Interface contacts:
Residue I47 in protein 2 interacts with residue H73 in protein 1 (closest heavy-atom distance 5.0 Å).
Residue D128 in protein 2 contacts residue Y76 in protein 1 (closest heavy-atom distance 3.8 Å).
Residue Y59 in protein 2 is in contact with residue H73 in protein 1 (closest heavy-atom distance 4.6 Å).
Residue N48 in protein 2 interacts with residue Y76 in protein 1 (closest heavy-atom distance 3.4 Å).
Residue N48 in protein 2 interacts with residue G75 in protein 1 (closest heavy-atom distance 2.4 Å).
Residue M1 in protein 2 interacts with residue R78 in protein 1 (closest heavy-atom distance 4.2 Å).
Residue R62 in protein 2 contacts residue Y76 in protein 1 (closest heavy-atom distance 4.3 Å).
Residue E45 in protein 2 interacts with residue H73 in protein 1 (closest heavy-atom distance 4.4 Å).
Residue F51 in protein 2 contacts residue Y76 in protein 1 (closest heavy-atom distance 2.9 Å).
Residue M1 in protein 2 interacts with residue Y76 in protein 1 (closest heavy-atom distance 4.0 Å).
Residue R46 in protein 2 interacts with residue G75 in protein 1 (closest heavy-atom distance 4.8 Å).
Residue E53 in protein 2 is in contact with residue Y76 in protein 1 (closest heavy-atom distance 3.4 Å).
Residue N52 in protein 2 contacts residue Y76 in protein 1 (closest heavy-atom distance 3.4 Å).
Residue L44 in protein 2 is in contact with residue H73 in protein 1 (closest heavy-atom distance 3.3 Å).
Residue Y59 in protein 2 contacts residue Y76 in protein 1 (closest heavy-atom distance 4.3 Å).
Residue I47 in protein 2 is in contact with residue Y76 in protein 1 (closest heavy-atom distance 4.5 Å).
Residue R46 in protein 2 interacts with residue R78 in protein 1 (closest heavy-atom distance 4.2 Å).
Residue M1 in protein 2 contacts residue G75 in protein 1 (closest heavy-atom distance 4.0 Å).
Residue E45 in protein 2 contacts residue G75 in protein 1 (closest heavy-atom distance 4.4 Å).

Sequence of protein 2:
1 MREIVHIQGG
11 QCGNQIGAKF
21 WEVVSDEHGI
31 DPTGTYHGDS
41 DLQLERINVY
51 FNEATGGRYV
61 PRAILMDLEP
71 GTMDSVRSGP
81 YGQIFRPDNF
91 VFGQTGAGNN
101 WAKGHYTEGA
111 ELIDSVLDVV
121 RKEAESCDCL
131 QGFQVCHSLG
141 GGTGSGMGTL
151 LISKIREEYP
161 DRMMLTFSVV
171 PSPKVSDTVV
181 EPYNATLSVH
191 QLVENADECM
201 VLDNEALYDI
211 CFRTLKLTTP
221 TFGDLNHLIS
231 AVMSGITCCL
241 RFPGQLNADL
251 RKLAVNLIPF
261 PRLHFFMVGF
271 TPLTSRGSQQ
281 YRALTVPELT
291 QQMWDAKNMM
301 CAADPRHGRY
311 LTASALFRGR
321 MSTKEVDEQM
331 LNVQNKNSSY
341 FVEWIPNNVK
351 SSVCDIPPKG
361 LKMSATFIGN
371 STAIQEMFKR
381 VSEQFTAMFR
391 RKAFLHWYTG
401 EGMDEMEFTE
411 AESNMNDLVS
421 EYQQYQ

These two protein chains interact to form a complex.

Sequence of protein 1:
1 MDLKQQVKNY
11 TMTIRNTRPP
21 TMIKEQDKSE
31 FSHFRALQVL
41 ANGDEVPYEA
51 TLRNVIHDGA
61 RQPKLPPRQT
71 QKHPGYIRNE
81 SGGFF